This data describes a binding interaction between two proteins.

Sequence of the second protein:
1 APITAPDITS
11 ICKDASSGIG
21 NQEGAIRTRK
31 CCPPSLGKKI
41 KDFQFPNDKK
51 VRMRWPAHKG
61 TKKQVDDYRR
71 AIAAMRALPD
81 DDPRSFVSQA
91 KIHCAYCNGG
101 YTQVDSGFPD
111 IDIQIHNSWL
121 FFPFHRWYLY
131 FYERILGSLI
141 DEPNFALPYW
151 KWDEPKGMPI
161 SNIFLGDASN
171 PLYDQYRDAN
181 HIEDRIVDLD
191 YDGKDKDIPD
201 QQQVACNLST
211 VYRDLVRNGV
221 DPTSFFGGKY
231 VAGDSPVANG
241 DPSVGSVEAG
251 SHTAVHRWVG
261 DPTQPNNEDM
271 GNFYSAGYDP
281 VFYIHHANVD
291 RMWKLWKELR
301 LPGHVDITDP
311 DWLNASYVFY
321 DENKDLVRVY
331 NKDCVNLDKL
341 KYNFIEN

Residue-level contacts at the interface:
Residue V220 in the first protein contacts residue P302 in the second protein (closest heavy-atom distance 4.0 Å).
Residue Y212 in the first protein contacts residue S209 in the second protein (closest heavy-atom distance 4.6 Å).
Residue A205 in the first protein contacts residue A205 in the second protein (closest heavy-atom distance 3.7 Å).
Residue V216 in the first protein contacts residue V216 in the second protein (closest heavy-atom distance 3.8 Å).
Residue R213 in the first protein interacts with residue Y212 in the second protein (closest heavy-atom distance 3.4 Å).
Residue Y212 in the first protein is in contact with residue R217 in the second protein (closest heavy-atom distance 5.0 Å).
Residue S209 in the first protein is in contact with residue Y212 in the second protein (closest heavy-atom distance 4.5 Å).
Residue R217 in the first protein is in contact with residue L299 in the second protein (closest heavy-atom distance 3.3 Å).
Residue V216 in the first protein contacts residue R217 in the second protein (closest heavy-atom distance 4.0 Å).
Residue R217 in the first protein contacts residue V216 in the second protein (closest heavy-atom distance 4.0 Å).
Residue R217 in the first protein contacts residue Y212 in the second protein (closest heavy-atom distance 3.1 Å).
Residue Y212 in the first protein is in contact with residue Y212 in the second protein (closest heavy-atom distance 3.9 Å).
Residue L301 in the first protein contacts residue V220 in the second protein (closest heavy-atom distance 3.8 Å).
Residue L301 in the first protein contacts residue R217 in the second protein (closest heavy-atom distance 3.9 Å).
Residue P302 in the first protein contacts residue V220 in the second protein (closest heavy-atom distance 4.2 Å).
Residue V220 in the first protein is in contact with residue L301 in the second protein (closest heavy-atom distance 4.5 Å).
Residue R217 in the first protein interacts with residue L301 in the second protein (closest heavy-atom distance 3.5 Å).
Residue P302 in the first protein contacts residue D221 in the second protein (closest heavy-atom distance 4.9 Å).

Sequence of the first protein:
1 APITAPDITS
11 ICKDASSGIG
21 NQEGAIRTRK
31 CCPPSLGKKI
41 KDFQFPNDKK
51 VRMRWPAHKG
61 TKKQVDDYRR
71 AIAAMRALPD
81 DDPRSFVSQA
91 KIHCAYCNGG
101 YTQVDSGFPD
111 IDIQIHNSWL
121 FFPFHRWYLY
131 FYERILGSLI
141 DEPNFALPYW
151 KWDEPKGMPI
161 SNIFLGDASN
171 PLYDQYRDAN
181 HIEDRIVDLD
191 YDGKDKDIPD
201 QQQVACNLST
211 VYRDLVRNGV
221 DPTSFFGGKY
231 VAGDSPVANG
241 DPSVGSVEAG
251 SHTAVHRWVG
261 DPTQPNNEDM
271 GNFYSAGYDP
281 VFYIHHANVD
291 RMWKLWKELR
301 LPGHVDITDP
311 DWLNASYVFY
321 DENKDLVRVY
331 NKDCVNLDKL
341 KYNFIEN